This data describes a binding interaction between two proteins.

Sequence of protein 2:
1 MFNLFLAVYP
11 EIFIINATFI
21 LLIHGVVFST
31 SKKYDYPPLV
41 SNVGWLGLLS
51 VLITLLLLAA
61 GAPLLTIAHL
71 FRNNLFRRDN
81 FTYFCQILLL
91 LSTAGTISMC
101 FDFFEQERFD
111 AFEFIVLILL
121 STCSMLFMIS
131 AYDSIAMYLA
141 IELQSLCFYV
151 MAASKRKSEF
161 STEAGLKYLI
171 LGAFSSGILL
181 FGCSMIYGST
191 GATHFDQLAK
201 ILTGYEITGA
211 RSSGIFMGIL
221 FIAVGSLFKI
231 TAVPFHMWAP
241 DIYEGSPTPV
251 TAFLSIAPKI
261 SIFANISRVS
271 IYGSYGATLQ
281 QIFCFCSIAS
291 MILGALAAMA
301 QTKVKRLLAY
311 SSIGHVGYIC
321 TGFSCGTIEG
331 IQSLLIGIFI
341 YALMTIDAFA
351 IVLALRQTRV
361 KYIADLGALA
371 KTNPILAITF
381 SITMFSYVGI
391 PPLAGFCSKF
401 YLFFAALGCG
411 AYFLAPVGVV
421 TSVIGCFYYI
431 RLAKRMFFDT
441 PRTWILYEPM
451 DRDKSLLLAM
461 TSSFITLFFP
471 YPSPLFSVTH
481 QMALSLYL

Sequence of protein 1:
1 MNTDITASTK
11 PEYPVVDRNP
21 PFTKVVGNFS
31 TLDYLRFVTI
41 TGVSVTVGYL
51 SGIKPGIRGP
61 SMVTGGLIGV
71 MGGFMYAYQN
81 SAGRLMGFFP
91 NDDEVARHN

Contacts between the two chains:
Residue Y9 in protein 2 interacts with residue M75 in protein 1 (closest heavy-atom distance 3.6 Å).
Residue N42 in protein 2 is in contact with residue S51 in protein 1 (closest heavy-atom distance 3.3 Å).
Residue I67 in protein 2 contacts residue M86 in protein 1 (closest heavy-atom distance 3.5 Å).
Residue L57 in protein 2 is in contact with residue Y76 in protein 1 (closest heavy-atom distance 3.7 Å).
Residue I53 in protein 2 interacts with residue I40 in protein 1 (closest heavy-atom distance 3.7 Å).
Residue L39 in protein 2 is in contact with residue I57 in protein 1 (closest heavy-atom distance 3.5 Å).
Residue N16 in protein 2 contacts residue M71 in protein 1 (closest heavy-atom distance 3.5 Å).
Residue L64 in protein 2 contacts residue G83 in protein 1 (closest heavy-atom distance 3.8 Å).
Residue G61 in protein 2 contacts residue Q79 in protein 1 (closest heavy-atom distance 3.2 Å).
Residue Y9 in protein 2 is in contact with residue Y78 in protein 1 (closest heavy-atom distance 3.3 Å).
Residue P63 in protein 2 is in contact with residue F88 in protein 1 (closest heavy-atom distance 3.8 Å).
Residue F13 in protein 2 is in contact with residue M75 in protein 1 (closest heavy-atom distance 4.1 Å).
Residue A60 in protein 2 interacts with residue F89 in protein 1 (closest heavy-atom distance 3.4 Å).
Residue L4 in protein 2 interacts with residue T3 in protein 1 (closest heavy-atom distance 4.1 Å).
Residue L4 in protein 2 interacts with residue I5 in protein 1 (closest heavy-atom distance 3.5 Å).
Residue F13 in protein 2 interacts with residue I68 in protein 1 (closest heavy-atom distance 4.1 Å).
Residue I67 in protein 2 interacts with residue A7 in protein 1 (closest heavy-atom distance 4.0 Å).
Residue F71 in protein 2 is in contact with residue M1 in protein 1 (closest heavy-atom distance 4.0 Å).
Residue F13 in protein 2 contacts residue G72 in protein 1 (closest heavy-atom distance 3.4 Å).
Residue L70 in protein 2 interacts with residue D4 in protein 1 (closest heavy-atom distance 3.3 Å).
Residue H69 in protein 2 contacts residue T6 in protein 1 (closest heavy-atom distance 3.2 Å).
Residue N3 in protein 2 contacts residue Y78 in protein 1 (closest heavy-atom distance 2.5 Å).
Residue L4 in protein 2 interacts with residue D4 in protein 1 (closest heavy-atom distance 3.8 Å).
Residue H24 in protein 2 contacts residue T64 in protein 1 (closest heavy-atom distance 3.2 Å).
Residue R77 in protein 2 interacts with residue S8 in protein 1 (closest heavy-atom distance 2.5 Å).
Residue N42 in protein 2 contacts residue S61 in protein 1 (closest heavy-atom distance 3.4 Å).
Residue F71 in protein 2 is in contact with residue N2 in protein 1 (closest heavy-atom distance 3.1 Å).
Residue N3 in protein 2 interacts with residue I5 in protein 1 (closest heavy-atom distance 3.6 Å).
Residue L56 in protein 2 interacts with residue Y76 in protein 1 (closest heavy-atom distance 3.3 Å).
Residue L64 in protein 2 is in contact with residue F88 in protein 1 (closest heavy-atom distance 3.7 Å).
Residue T66 in protein 2 contacts residue A7 in protein 1 (closest heavy-atom distance 3.2 Å).
Residue L70 in protein 2 contacts residue N2 in protein 1 (closest heavy-atom distance 3.4 Å).
Residue Y34 in protein 2 interacts with residue I57 in protein 1 (closest heavy-atom distance 3.6 Å).
Residue N3 in protein 2 is in contact with residue N19 in protein 1 (closest heavy-atom distance 2.5 Å).
Residue L64 in protein 2 is in contact with residue Q79 in protein 1 (closest heavy-atom distance 3.7 Å).
Residue L49 in protein 2 contacts residue S44 in protein 1 (closest heavy-atom distance 3.6 Å).
Residue F13 in protein 2 contacts residue M71 in protein 1 (closest heavy-atom distance 3.9 Å).
Residue L46 in protein 2 is in contact with residue T64 in protein 1 (closest heavy-atom distance 3.8 Å).
Residue I20 in protein 2 contacts residue I68 in protein 1 (closest heavy-atom distance 3.6 Å).
Residue T66 in protein 2 contacts residue T9 in protein 1 (closest heavy-atom distance 3.5 Å).
Residue Y34 in protein 2 contacts residue G56 in protein 1 (closest heavy-atom distance 4.1 Å).
Residue L21 in protein 2 is in contact with residue I68 in protein 1 (closest heavy-atom distance 4.0 Å).
Residue L57 in protein 2 is in contact with residue Q79 in protein 1 (closest heavy-atom distance 3.4 Å).
Residue Y34 in protein 2 is in contact with residue P60 in protein 1 (closest heavy-atom distance 3.2 Å).
Residue T66 in protein 2 contacts residue S8 in protein 1 (closest heavy-atom distance 3.3 Å).
Residue A60 in protein 2 contacts residue Y76 in protein 1 (closest heavy-atom distance 3.8 Å).
Residue L39 in protein 2 interacts with residue P55 in protein 1 (closest heavy-atom distance 3.8 Å).
Residue I67 in protein 2 interacts with residue T6 in protein 1 (closest heavy-atom distance 3.0 Å).
Residue L64 in protein 2 interacts with residue F89 in protein 1 (closest heavy-atom distance 3.4 Å).
Residue N3 in protein 2 contacts residue P20 in protein 1 (closest heavy-atom distance 2.3 Å).
Residue F28 in protein 2 is in contact with residue P60 in protein 1 (closest heavy-atom distance 3.4 Å).
Residue L6 in protein 2 is in contact with residue M86 in protein 1 (closest heavy-atom distance 4.1 Å).
Residue I67 in protein 2 is in contact with residue I5 in protein 1 (closest heavy-atom distance 3.7 Å).
Residue Y9 in protein 2 contacts residue Q79 in protein 1 (closest heavy-atom distance 3.6 Å).
Residue L6 in protein 2 contacts residue A82 in protein 1 (closest heavy-atom distance 4.0 Å).
Residue M1 in protein 2 interacts with residue Y78 in protein 1 (closest heavy-atom distance 3.1 Å).
Residue W45 in protein 2 contacts residue S51 in protein 1 (closest heavy-atom distance 3.0 Å).
Residue L49 in protein 2 contacts residue V47 in protein 1 (closest heavy-atom distance 3.6 Å).
Residue H69 in protein 2 contacts residue S8 in protein 1 (closest heavy-atom distance 2.9 Å).
Residue N42 in protein 2 interacts with residue I57 in protein 1 (closest heavy-atom distance 3.8 Å).